Residue-level contacts at the interface:
Residue Y200 in chain A interacts with residue T74 in chain B (closest heavy-atom distance 2.7 Å).
Residue C170 in chain A contacts residue F65 in chain B (closest heavy-atom distance 3.9 Å).
Residue W164 in chain A is in contact with residue L33 in chain B (closest heavy-atom distance 3.6 Å).
Residue F251 in chain A contacts residue N64 in chain B (closest heavy-atom distance 4.2 Å).
Residue P166 in chain A contacts residue N63 in chain B (closest heavy-atom distance 4.0 Å).
Residue W288 in chain A interacts with residue F65 in chain B (closest heavy-atom distance 3.0 Å).
Residue T201 in chain A contacts residue F35 in chain B (closest heavy-atom distance 4.3 Å).
Residue P166 in chain A contacts residue L33 in chain B (closest heavy-atom distance 4.4 Å).
Residue E169 in chain A is in contact with residue S32 in chain B (closest heavy-atom distance 4.2 Å).
Residue Y200 in chain A is in contact with residue L61 in chain B (closest heavy-atom distance 4.6 Å).
Residue A167 in chain A interacts with residue N63 in chain B (closest heavy-atom distance 3.6 Å).
Residue A231 in chain A interacts with residue I62 in chain B (closest heavy-atom distance 3.7 Å).
Residue P202 in chain A interacts with residue F35 in chain B (closest heavy-atom distance 3.7 Å).
Residue L227 in chain A contacts residue T74 in chain B (closest heavy-atom distance 4.3 Å).
Residue M195 in chain A interacts with residue S32 in chain B (closest heavy-atom distance 3.9 Å).
Residue A230 in chain A is in contact with residue N63 in chain B (closest heavy-atom distance 4.6 Å).
Residue P257 in chain A is in contact with residue F65 in chain B (closest heavy-atom distance 2.8 Å).
Residue L199 in chain A is in contact with residue N36 in chain B (closest heavy-atom distance 5.0 Å).
Residue L228 in chain A interacts with residue L61 in chain B (closest heavy-atom distance 3.4 Å).
Residue R293 in chain A is in contact with residue F65 in chain B (closest heavy-atom distance 3.9 Å).
Residue S229 in chain A interacts with residue I62 in chain B (closest heavy-atom distance 3.5 Å).
Residue W288 in chain A contacts residue E66 in chain B (closest heavy-atom distance 4.7 Å).
Residue Y200 in chain A contacts residue F34 in chain B (closest heavy-atom distance 4.3 Å).
Residue M195 in chain A is in contact with residue L33 in chain B (closest heavy-atom distance 3.9 Å).
Residue E169 in chain A is in contact with residue L33 in chain B (closest heavy-atom distance 3.5 Å).
Residue Q173 in chain A interacts with residue N31 in chain B (closest heavy-atom distance 2.4 Å).
Residue Q173 in chain A interacts with residue S32 in chain B (closest heavy-atom distance 3.8 Å).
Residue L227 in chain A interacts with residue F35 in chain B (closest heavy-atom distance 3.7 Å).
Residue A230 in chain A contacts residue I62 in chain B (closest heavy-atom distance 3.0 Å).
Residue S229 in chain A is in contact with residue I60 in chain B (closest heavy-atom distance 4.2 Å).
Residue Q203 in chain A is in contact with residue N36 in chain B (closest heavy-atom distance 4.8 Å).
Residue T201 in chain A contacts residue N36 in chain B (closest heavy-atom distance 2.9 Å).
Residue Y200 in chain A interacts with residue N36 in chain B (closest heavy-atom distance 3.0 Å).
Residue L199 in chain A contacts residue T74 in chain B (closest heavy-atom distance 4.5 Å).
Residue P202 in chain A contacts residue N36 in chain B (closest heavy-atom distance 3.3 Å).
Residue A230 in chain A is in contact with residue N64 in chain B (closest heavy-atom distance 4.3 Å).
Residue M195 in chain A interacts with residue N31 in chain B (closest heavy-atom distance 3.9 Å).
Residue L227 in chain A is in contact with residue L61 in chain B (closest heavy-atom distance 3.4 Å).
Residue P166 in chain A is in contact with residue F35 in chain B (closest heavy-atom distance 4.8 Å).
Residue M194 in chain A interacts with residue L33 in chain B (closest heavy-atom distance 3.8 Å).
Residue P202 in chain A contacts residue F34 in chain B (closest heavy-atom distance 3.3 Å).
Residue A167 in chain A is in contact with residue F65 in chain B (closest heavy-atom distance 3.7 Å).
Residue T201 in chain A is in contact with residue F34 in chain B (closest heavy-atom distance 3.3 Å).
Residue Y200 in chain A contacts residue F35 in chain B (closest heavy-atom distance 3.3 Å).
Residue S229 in chain A interacts with residue L61 in chain B (closest heavy-atom distance 3.8 Å).
Residue C165 in chain A interacts with residue N63 in chain B (closest heavy-atom distance 4.8 Å).
Residue P166 in chain A is in contact with residue L61 in chain B (closest heavy-atom distance 4.5 Å).
Residue L228 in chain A interacts with residue I62 in chain B (closest heavy-atom distance 5.0 Å).
Residue R293 in chain A is in contact with residue N64 in chain B (closest heavy-atom distance 2.6 Å).

Sequence of chain B:
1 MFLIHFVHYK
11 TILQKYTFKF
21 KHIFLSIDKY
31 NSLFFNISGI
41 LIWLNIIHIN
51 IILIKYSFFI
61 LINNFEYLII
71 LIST

The following describes two proteins that form a bound complex.

Sequence of chain A:
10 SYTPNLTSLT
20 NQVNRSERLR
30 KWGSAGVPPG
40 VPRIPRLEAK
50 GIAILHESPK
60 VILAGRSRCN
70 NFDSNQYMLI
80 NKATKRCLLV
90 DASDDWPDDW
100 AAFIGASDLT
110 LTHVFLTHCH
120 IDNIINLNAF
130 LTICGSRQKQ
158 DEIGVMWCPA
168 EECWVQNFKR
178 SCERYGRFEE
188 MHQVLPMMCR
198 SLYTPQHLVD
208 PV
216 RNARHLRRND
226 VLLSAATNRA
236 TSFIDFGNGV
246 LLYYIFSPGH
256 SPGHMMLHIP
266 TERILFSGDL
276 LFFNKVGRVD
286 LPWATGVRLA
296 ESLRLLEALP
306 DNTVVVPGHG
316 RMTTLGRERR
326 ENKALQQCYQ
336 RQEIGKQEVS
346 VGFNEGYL